Sequence of the first protein:
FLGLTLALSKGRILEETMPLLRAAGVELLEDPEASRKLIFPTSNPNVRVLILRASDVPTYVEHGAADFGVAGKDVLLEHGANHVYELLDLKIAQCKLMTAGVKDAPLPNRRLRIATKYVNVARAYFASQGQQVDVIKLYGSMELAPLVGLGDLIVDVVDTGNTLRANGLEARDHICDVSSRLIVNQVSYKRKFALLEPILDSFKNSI

Interface contacts:
Residue M2 in the second protein is in contact with residue A148 in the first protein (closest heavy-atom distance 4.5 Å).
Residue G1 in the second protein is in contact with residue A148 in the first protein (closest heavy-atom distance 3.9 Å).
Residue F112 in the second protein interacts with residue V156 in the first protein (closest heavy-atom distance 3.5 Å).
Residue F112 in the second protein contacts residue I157 in the first protein (closest heavy-atom distance 3.8 Å).
Residue F112 in the second protein interacts with residue R134 in the first protein (closest heavy-atom distance 4.0 Å).
Residue A8 in the second protein is in contact with residue R132 in the first protein (closest heavy-atom distance 5.0 Å).
Residue G1 in the second protein is in contact with residue R144 in the first protein (closest heavy-atom distance 4.0 Å).
Residue D5 in the second protein is in contact with residue R144 in the first protein (closest heavy-atom distance 3.4 Å).
Residue F112 in the second protein contacts residue D155 in the first protein (closest heavy-atom distance 3.6 Å).

Sequence of the second protein:
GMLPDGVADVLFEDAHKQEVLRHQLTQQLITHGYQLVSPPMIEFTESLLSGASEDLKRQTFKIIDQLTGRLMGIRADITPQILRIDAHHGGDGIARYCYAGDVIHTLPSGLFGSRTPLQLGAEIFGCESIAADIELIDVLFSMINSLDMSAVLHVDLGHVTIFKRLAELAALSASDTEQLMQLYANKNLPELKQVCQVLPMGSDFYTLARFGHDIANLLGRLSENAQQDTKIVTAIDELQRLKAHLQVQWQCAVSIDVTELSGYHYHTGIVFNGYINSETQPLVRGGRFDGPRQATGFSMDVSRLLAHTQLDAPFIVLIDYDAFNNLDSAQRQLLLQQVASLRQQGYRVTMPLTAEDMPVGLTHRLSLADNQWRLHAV

The following describes two proteins that form a bound complex.